Interface contacts:
Residue I125 in the second protein contacts residue A21 in the first protein (closest heavy-atom distance 4.6 Å).
Residue T48 in the second protein interacts with residue R41 in the first protein (closest heavy-atom distance 4.6 Å).
Residue T48 in the second protein is in contact with residue N40 in the first protein (closest heavy-atom distance 3.6 Å).
Residue I127 in the second protein contacts residue V23 in the first protein (closest heavy-atom distance 3.7 Å).
Residue I127 in the second protein contacts residue I24 in the first protein (closest heavy-atom distance 4.4 Å).

These two protein chains interact to form a complex.

Sequence of the first protein:
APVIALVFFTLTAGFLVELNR

Sequence of the second protein:
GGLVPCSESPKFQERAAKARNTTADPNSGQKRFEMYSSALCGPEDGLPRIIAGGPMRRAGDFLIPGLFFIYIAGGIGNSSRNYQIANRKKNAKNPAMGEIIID